Sequence of the first protein:
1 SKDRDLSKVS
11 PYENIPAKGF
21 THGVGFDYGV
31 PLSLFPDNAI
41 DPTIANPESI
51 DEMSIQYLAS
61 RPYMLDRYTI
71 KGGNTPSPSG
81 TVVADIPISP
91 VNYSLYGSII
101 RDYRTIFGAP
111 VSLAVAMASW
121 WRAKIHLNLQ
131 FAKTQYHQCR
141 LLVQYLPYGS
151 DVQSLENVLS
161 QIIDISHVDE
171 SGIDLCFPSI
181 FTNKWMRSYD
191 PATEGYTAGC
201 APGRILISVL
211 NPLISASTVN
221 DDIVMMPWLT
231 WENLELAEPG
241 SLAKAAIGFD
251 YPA

Sequence of the second protein:
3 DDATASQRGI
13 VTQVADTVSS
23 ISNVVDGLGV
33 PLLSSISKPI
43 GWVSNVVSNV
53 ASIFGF

Contacts between the two chains:
Residue S1 in the first protein contacts residue V16 in the second protein (closest heavy-atom distance 3.6 Å).
Residue D5 in the first protein is in contact with residue S8 in the second protein (closest heavy-atom distance 4.3 Å).
Residue D3 in the first protein interacts with residue A7 in the second protein (closest heavy-atom distance 3.2 Å).
Residue L6 in the first protein contacts residue A5 in the second protein (closest heavy-atom distance 4.1 Å).
Residue D3 in the first protein contacts residue D3 in the second protein (closest heavy-atom distance 5.0 Å).
Residue D3 in the first protein is in contact with residue D4 in the second protein (closest heavy-atom distance 3.1 Å).
Residue R4 in the first protein interacts with residue D4 in the second protein (closest heavy-atom distance 4.0 Å).
Residue D3 in the first protein contacts residue V16 in the second protein (closest heavy-atom distance 4.6 Å).
Residue S7 in the first protein interacts with residue S8 in the second protein (closest heavy-atom distance 4.1 Å).
Residue R4 in the first protein interacts with residue S8 in the second protein (closest heavy-atom distance 4.8 Å).
Residue L6 in the first protein is in contact with residue S8 in the second protein (closest heavy-atom distance 3.7 Å).
Residue L6 in the first protein interacts with residue D4 in the second protein (closest heavy-atom distance 4.3 Å).

These two protein chains interact to form a complex.